These two protein chains interact to form a complex.

Sequence of the second protein:
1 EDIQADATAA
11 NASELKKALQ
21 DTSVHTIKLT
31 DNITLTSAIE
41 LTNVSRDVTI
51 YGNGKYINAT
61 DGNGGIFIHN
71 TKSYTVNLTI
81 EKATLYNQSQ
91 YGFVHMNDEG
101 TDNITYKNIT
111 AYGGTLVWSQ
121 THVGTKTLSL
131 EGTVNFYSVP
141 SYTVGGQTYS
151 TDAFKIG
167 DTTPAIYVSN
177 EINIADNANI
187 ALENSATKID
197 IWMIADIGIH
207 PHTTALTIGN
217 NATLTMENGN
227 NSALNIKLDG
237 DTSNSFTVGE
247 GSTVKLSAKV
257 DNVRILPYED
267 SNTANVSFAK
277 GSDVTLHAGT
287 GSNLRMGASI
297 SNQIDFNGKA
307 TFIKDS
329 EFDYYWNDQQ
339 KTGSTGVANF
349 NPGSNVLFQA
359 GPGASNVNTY

Contacts between the two chains:
Residue A346 in the first protein is in contact with residue V345 in the second protein (closest heavy-atom distance 3.4 Å).
Residue N366 in the first protein interacts with residue N353 in the second protein (closest heavy-atom distance 3.2 Å).
Residue A346 in the first protein interacts with residue G344 in the second protein (closest heavy-atom distance 4.1 Å).
Residue T367 in the first protein interacts with residue G351 in the second protein (closest heavy-atom distance 3.1 Å).
Residue T343 in the first protein contacts residue P350 in the second protein (closest heavy-atom distance 3.9 Å).
Residue P350 in the first protein contacts residue T367 in the second protein (closest heavy-atom distance 3.5 Å).
Residue P350 in the first protein contacts residue S342 in the second protein (closest heavy-atom distance 4.0 Å).
Residue N364 in the first protein interacts with residue N364 in the second protein (closest heavy-atom distance 4.2 Å).
Residue A362 in the first protein is in contact with residue L355 in the second protein (closest heavy-atom distance 4.0 Å).
Residue N364 in the first protein contacts residue F356 in the second protein (closest heavy-atom distance 2.8 Å).
Residue P350 in the first protein interacts with residue T343 in the second protein (closest heavy-atom distance 3.9 Å).
Residue T367 in the first protein contacts residue N349 in the second protein (closest heavy-atom distance 3.4 Å).
Residue V354 in the first protein is in contact with residue S363 in the second protein (closest heavy-atom distance 3.9 Å).
Residue V354 in the first protein contacts residue N364 in the second protein (closest heavy-atom distance 2.8 Å).
Residue N347 in the first protein interacts with residue G344 in the second protein (closest heavy-atom distance 3.5 Å).
Residue F348 in the first protein contacts residue T343 in the second protein (closest heavy-atom distance 3.5 Å).
Residue S352 in the first protein is in contact with residue N366 in the second protein (closest heavy-atom distance 3.6 Å).
Residue F356 in the first protein contacts residue N364 in the second protein (closest heavy-atom distance 2.8 Å).
Residue T367 in the first protein is in contact with residue P350 in the second protein (closest heavy-atom distance 3.5 Å).
Residue N347 in the first protein contacts residue V345 in the second protein (closest heavy-atom distance 3.2 Å).
Residue V345 in the first protein interacts with residue N347 in the second protein (closest heavy-atom distance 3.2 Å).
Residue S363 in the first protein contacts residue N353 in the second protein (closest heavy-atom distance 2.7 Å).
Residue G344 in the first protein interacts with residue A346 in the second protein (closest heavy-atom distance 4.1 Å).
Residue F348 in the first protein is in contact with residue A346 in the second protein (closest heavy-atom distance 4.1 Å).
Residue V345 in the first protein contacts residue V345 in the second protein (closest heavy-atom distance 3.7 Å).
Residue T343 in the first protein is in contact with residue N349 in the second protein (closest heavy-atom distance 4.0 Å).
Residue V365 in the first protein contacts residue S352 in the second protein (closest heavy-atom distance 4.2 Å).
Residue F348 in the first protein interacts with residue T367 in the second protein (closest heavy-atom distance 4.2 Å).
Residue V345 in the first protein contacts residue A346 in the second protein (closest heavy-atom distance 3.4 Å).
Residue N366 in the first protein contacts residue S352 in the second protein (closest heavy-atom distance 3.6 Å).
Residue F356 in the first protein contacts residue F356 in the second protein (closest heavy-atom distance 3.8 Å).
Residue N364 in the first protein contacts residue L355 in the second protein (closest heavy-atom distance 3.8 Å).
Residue G351 in the first protein is in contact with residue T367 in the second protein (closest heavy-atom distance 3.1 Å).
Residue V365 in the first protein contacts residue F348 in the second protein (closest heavy-atom distance 3.5 Å).
Residue A346 in the first protein is in contact with residue F348 in the second protein (closest heavy-atom distance 4.1 Å).
Residue T367 in the first protein interacts with residue F348 in the second protein (closest heavy-atom distance 4.2 Å).
Residue S352 in the first protein is in contact with residue T367 in the second protein (closest heavy-atom distance 3.1 Å).
Residue F348 in the first protein interacts with residue G344 in the second protein (closest heavy-atom distance 2.8 Å).
Residue F348 in the first protein contacts residue V365 in the second protein (closest heavy-atom distance 3.5 Å).
Residue S342 in the first protein contacts residue P350 in the second protein (closest heavy-atom distance 4.0 Å).
Residue N353 in the first protein is in contact with residue N366 in the second protein (closest heavy-atom distance 3.2 Å).
Residue V365 in the first protein is in contact with residue N353 in the second protein (closest heavy-atom distance 3.5 Å).
Residue N349 in the first protein interacts with residue T367 in the second protein (closest heavy-atom distance 3.4 Å).
Residue T367 in the first protein interacts with residue S352 in the second protein (closest heavy-atom distance 3.1 Å).
Residue N353 in the first protein contacts residue V365 in the second protein (closest heavy-atom distance 3.5 Å).
Residue S363 in the first protein interacts with residue V354 in the second protein (closest heavy-atom distance 3.9 Å).
Residue V365 in the first protein interacts with residue V354 in the second protein (closest heavy-atom distance 2.8 Å).
Residue V354 in the first protein is in contact with residue V365 in the second protein (closest heavy-atom distance 2.8 Å).
Residue L355 in the first protein interacts with residue A362 in the second protein (closest heavy-atom distance 4.0 Å).
Residue N353 in the first protein interacts with residue S363 in the second protein (closest heavy-atom distance 2.7 Å).
Residue L355 in the first protein is in contact with residue N364 in the second protein (closest heavy-atom distance 3.8 Å).
Residue N349 in the first protein interacts with residue T343 in the second protein (closest heavy-atom distance 4.0 Å).
Residue A346 in the first protein is in contact with residue A346 in the second protein (closest heavy-atom distance 2.7 Å).
Residue K339 in the first protein contacts residue F348 in the second protein (closest heavy-atom distance 4.2 Å).
Residue G344 in the first protein interacts with residue N347 in the second protein (closest heavy-atom distance 3.5 Å).
Residue T343 in the first protein contacts residue F348 in the second protein (closest heavy-atom distance 3.5 Å).
Residue S352 in the first protein interacts with residue V365 in the second protein (closest heavy-atom distance 4.2 Å).
Residue F348 in the first protein interacts with residue K339 in the second protein (closest heavy-atom distance 4.2 Å).
Residue N364 in the first protein is in contact with residue V354 in the second protein (closest heavy-atom distance 2.8 Å).
Residue G344 in the first protein is in contact with residue F348 in the second protein (closest heavy-atom distance 2.8 Å).

Sequence of the first protein:
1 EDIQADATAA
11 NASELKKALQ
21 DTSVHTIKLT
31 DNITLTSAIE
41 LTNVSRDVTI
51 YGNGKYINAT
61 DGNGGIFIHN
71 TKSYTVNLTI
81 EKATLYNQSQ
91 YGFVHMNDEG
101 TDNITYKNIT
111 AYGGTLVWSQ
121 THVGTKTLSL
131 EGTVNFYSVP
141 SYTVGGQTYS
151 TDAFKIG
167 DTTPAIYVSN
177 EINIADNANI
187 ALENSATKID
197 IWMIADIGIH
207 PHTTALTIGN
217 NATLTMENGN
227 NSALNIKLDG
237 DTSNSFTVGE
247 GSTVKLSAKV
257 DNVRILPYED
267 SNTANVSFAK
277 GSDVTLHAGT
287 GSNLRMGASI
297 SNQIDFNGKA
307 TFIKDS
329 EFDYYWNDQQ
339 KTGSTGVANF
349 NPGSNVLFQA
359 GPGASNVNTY